This data describes a binding interaction between two proteins.

Residue-level contacts at the interface:
Residue P480 in protein 2 contacts residue M254 in protein 1 (closest heavy-atom distance 4.8 Å).

Sequence of protein 1:
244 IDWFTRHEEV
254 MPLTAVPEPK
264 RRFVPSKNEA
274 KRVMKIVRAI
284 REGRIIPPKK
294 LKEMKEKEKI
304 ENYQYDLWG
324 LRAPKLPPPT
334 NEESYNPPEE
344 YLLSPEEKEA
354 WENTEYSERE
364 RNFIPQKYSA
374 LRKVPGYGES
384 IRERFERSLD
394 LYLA

Sequence of protein 2:
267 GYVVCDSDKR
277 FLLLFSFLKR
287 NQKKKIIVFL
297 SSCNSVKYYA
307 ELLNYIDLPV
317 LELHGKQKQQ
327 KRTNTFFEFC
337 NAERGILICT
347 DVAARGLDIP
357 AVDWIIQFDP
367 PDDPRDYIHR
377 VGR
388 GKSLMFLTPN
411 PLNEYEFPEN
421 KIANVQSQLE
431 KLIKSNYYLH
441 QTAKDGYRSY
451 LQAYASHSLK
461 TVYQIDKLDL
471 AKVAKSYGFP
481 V